Sequence of the second protein:
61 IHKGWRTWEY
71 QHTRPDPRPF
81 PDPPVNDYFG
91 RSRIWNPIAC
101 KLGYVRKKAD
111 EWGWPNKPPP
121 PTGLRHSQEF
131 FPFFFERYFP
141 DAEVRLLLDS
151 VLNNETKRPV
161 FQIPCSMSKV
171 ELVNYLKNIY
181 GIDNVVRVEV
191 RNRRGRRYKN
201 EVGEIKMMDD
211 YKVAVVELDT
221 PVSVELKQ

This data describes a binding interaction between two proteins.

Interface contacts:
Residue K212 in the second protein contacts residue P120 in the first protein (closest heavy-atom distance 4.5 Å).
Residue R194 in the second protein contacts residue K112 in the first protein (closest heavy-atom distance 3.8 Å).
Residue W95 in the second protein is in contact with residue N115 in the first protein (closest heavy-atom distance 3.0 Å).
Residue I179 in the second protein contacts residue M145 in the first protein (closest heavy-atom distance 3.2 Å).
Residue W95 in the second protein contacts residue P116 in the first protein (closest heavy-atom distance 3.8 Å).
Residue F133 in the second protein contacts residue L73 in the first protein (closest heavy-atom distance 3.7 Å).
Residue P140 in the second protein contacts residue F143 in the first protein (closest heavy-atom distance 3.6 Å).
Residue V170 in the second protein is in contact with residue I140 in the first protein (closest heavy-atom distance 4.0 Å).
Residue N178 in the second protein is in contact with residue F143 in the first protein (closest heavy-atom distance 2.9 Å).
Residue I94 in the second protein contacts residue M94 in the first protein (closest heavy-atom distance 3.5 Å).
Residue R91 in the second protein interacts with residue P113 in the first protein (closest heavy-atom distance 4.0 Å).
Residue S166 in the second protein interacts with residue R141 in the first protein (closest heavy-atom distance 4.2 Å).
Residue N178 in the second protein interacts with residue N144 in the first protein (closest heavy-atom distance 4.0 Å).
Residue S168 in the second protein is in contact with residue P120 in the first protein (closest heavy-atom distance 4.1 Å).
Residue R194 in the second protein is in contact with residue P113 in the first protein (closest heavy-atom distance 3.8 Å).
Residue W95 in the second protein contacts residue M94 in the first protein (closest heavy-atom distance 3.6 Å).
Residue N174 in the second protein interacts with residue F143 in the first protein (closest heavy-atom distance 4.4 Å).
Residue R91 in the second protein interacts with residue G111 in the first protein (closest heavy-atom distance 3.2 Å).
Residue N174 in the second protein interacts with residue Q142 in the first protein (closest heavy-atom distance 3.1 Å).
Residue N174 in the second protein contacts residue I140 in the first protein (closest heavy-atom distance 4.0 Å).
Residue I179 in the second protein is in contact with residue F143 in the first protein (closest heavy-atom distance 4.3 Å).
Residue Y175 in the second protein interacts with residue F143 in the first protein (closest heavy-atom distance 3.8 Å).
Residue S127 in the second protein interacts with residue L73 in the first protein (closest heavy-atom distance 4.0 Å).
Residue C165 in the second protein interacts with residue V118 in the first protein (closest heavy-atom distance 3.2 Å).
Residue P97 in the second protein contacts residue V87 in the first protein (closest heavy-atom distance 3.5 Å).
Residue S92 in the second protein contacts residue P113 in the first protein (closest heavy-atom distance 3.7 Å).
Residue I94 in the second protein is in contact with residue L91 in the first protein (closest heavy-atom distance 4.1 Å).
Residue S166 in the second protein interacts with residue R69 in the first protein (closest heavy-atom distance 4.0 Å).
Residue W95 in the second protein interacts with residue R82 in the first protein (closest heavy-atom distance 3.5 Å).
Residue N192 in the second protein contacts residue K112 in the first protein (closest heavy-atom distance 3.5 Å).
Residue S166 in the second protein contacts residue P120 in the first protein (closest heavy-atom distance 3.5 Å).
Residue E171 in the second protein is in contact with residue I140 in the first protein (closest heavy-atom distance 4.2 Å).
Residue P97 in the second protein contacts residue V90 in the first protein (closest heavy-atom distance 3.7 Å).
Residue F133 in the second protein contacts residue H71 in the first protein (closest heavy-atom distance 3.6 Å).
Residue N96 in the second protein contacts residue R82 in the first protein (closest heavy-atom distance 3.4 Å).
Residue N174 in the second protein interacts with residue R141 in the first protein (closest heavy-atom distance 3.5 Å).
Residue R93 in the second protein interacts with residue P113 in the first protein (closest heavy-atom distance 3.8 Å).
Residue I98 in the second protein is in contact with residue V87 in the first protein (closest heavy-atom distance 3.9 Å).
Residue M167 in the second protein is in contact with residue R141 in the first protein (closest heavy-atom distance 3.3 Å).
Residue A99 in the second protein contacts residue R82 in the first protein (closest heavy-atom distance 3.9 Å).
Residue M167 in the second protein interacts with residue P120 in the first protein (closest heavy-atom distance 4.0 Å).
Residue I94 in the second protein interacts with residue I95 in the first protein (closest heavy-atom distance 4.4 Å).
Residue E171 in the second protein is in contact with residue V139 in the first protein (closest heavy-atom distance 4.3 Å).
Residue W95 in the second protein contacts residue S117 in the first protein (closest heavy-atom distance 3.6 Å).
Residue S166 in the second protein contacts residue V118 in the first protein (closest heavy-atom distance 3.4 Å).
Residue N178 in the second protein interacts with residue M145 in the first protein (closest heavy-atom distance 3.4 Å).
Residue M167 in the second protein interacts with residue F143 in the first protein (closest heavy-atom distance 4.3 Å).
Residue P97 in the second protein interacts with residue L91 in the first protein (closest heavy-atom distance 3.9 Å).
Residue W95 in the second protein is in contact with residue L80 in the first protein (closest heavy-atom distance 4.5 Å).
Residue S92 in the second protein interacts with residue G111 in the first protein (closest heavy-atom distance 3.7 Å).
Residue I98 in the second protein is in contact with residue R82 in the first protein (closest heavy-atom distance 3.2 Å).
Residue C165 in the second protein interacts with residue P120 in the first protein (closest heavy-atom distance 3.6 Å).
Residue P97 in the second protein is in contact with residue M94 in the first protein (closest heavy-atom distance 4.5 Å).
Residue I94 in the second protein is in contact with residue P113 in the first protein (closest heavy-atom distance 3.6 Å).
Residue P97 in the second protein contacts residue R82 in the first protein (closest heavy-atom distance 2.6 Å).
Residue E171 in the second protein interacts with residue R141 in the first protein (closest heavy-atom distance 3.3 Å).
Residue H126 in the second protein interacts with residue L73 in the first protein (closest heavy-atom distance 3.9 Å).
Residue R91 in the second protein interacts with residue K112 in the first protein (closest heavy-atom distance 3.9 Å).
Residue E171 in the second protein contacts residue F143 in the first protein (closest heavy-atom distance 3.6 Å).
Residue Q128 in the second protein is in contact with residue L73 in the first protein (closest heavy-atom distance 3.4 Å).

Sequence of the first protein:
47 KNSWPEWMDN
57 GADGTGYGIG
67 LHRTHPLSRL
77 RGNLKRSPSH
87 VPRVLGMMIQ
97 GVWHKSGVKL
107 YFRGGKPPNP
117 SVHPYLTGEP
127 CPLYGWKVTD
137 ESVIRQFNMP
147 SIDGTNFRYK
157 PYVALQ